The following describes two proteins that form a bound complex.

Sequence of chain A:
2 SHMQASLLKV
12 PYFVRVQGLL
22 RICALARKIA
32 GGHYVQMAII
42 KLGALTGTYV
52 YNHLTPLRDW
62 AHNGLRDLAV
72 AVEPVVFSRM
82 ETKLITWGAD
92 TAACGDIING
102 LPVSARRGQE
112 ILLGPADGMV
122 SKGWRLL

Contacts between the two chains:
Residue M4 in chain B is in contact with residue I98 in chain A (closest heavy-atom distance 2.9 Å).
Residue T83 in chain B contacts residue L113 in chain A (closest heavy-atom distance 3.1 Å).
Residue V104 in chain B is in contact with residue Y52 in chain A (closest heavy-atom distance 2.6 Å).
Residue L85 in chain B is in contact with residue E111 in chain A (closest heavy-atom distance 3.1 Å).
Residue P116 in chain B contacts residue E74 in chain A (closest heavy-atom distance 3.3 Å).
Residue I98 in chain B interacts with residue N100 in chain A (closest heavy-atom distance 3.2 Å).
Residue T83 in chain B interacts with residue P116 in chain A (closest heavy-atom distance 2.9 Å).
Residue L113 in chain B is in contact with residue K84 in chain A (closest heavy-atom distance 3.3 Å).
Residue Y52 in chain B interacts with residue P103 in chain A (closest heavy-atom distance 3.5 Å).
Residue V73 in chain B is in contact with residue D118 in chain A (closest heavy-atom distance 2.6 Å).
Residue G96 in chain B is in contact with residue Q5 in chain A (closest heavy-atom distance 3.5 Å).
Residue P103 in chain B interacts with residue Y50 in chain A (closest heavy-atom distance 3.6 Å).
Residue H54 in chain B interacts with residue L128 in chain A (closest heavy-atom distance 2.5 Å).
Residue H54 in chain B interacts with residue L127 in chain A (closest heavy-atom distance 3.6 Å).
Residue I98 in chain B interacts with residue G48 in chain A (closest heavy-atom distance 3.4 Å).
Residue I98 in chain B interacts with residue Q5 in chain A (closest heavy-atom distance 3.3 Å).
Residue K84 in chain B interacts with residue H3 in chain A (closest heavy-atom distance 2.8 Å).
Residue D97 in chain B interacts with residue M4 in chain A (closest heavy-atom distance 3.5 Å).
Residue N100 in chain B interacts with residue I98 in chain A (closest heavy-atom distance 3.1 Å).
Residue D118 in chain B contacts residue V73 in chain A (closest heavy-atom distance 2.6 Å).
Residue L127 in chain B interacts with residue E74 in chain A (closest heavy-atom distance 3.1 Å).
Residue L114 in chain B contacts residue T83 in chain A (closest heavy-atom distance 3.2 Å).
Residue I112 in chain B is in contact with residue L85 in chain A (closest heavy-atom distance 3.5 Å).
Residue T83 in chain B is in contact with residue L114 in chain A (closest heavy-atom distance 3.3 Å).
Residue Y13 in chain B contacts residue G96 in chain A (closest heavy-atom distance 3.5 Å).
Residue A72 in chain B contacts residue D118 in chain A (closest heavy-atom distance 3.1 Å).
Residue L113 in chain B interacts with residue T83 in chain A (closest heavy-atom distance 3.3 Å).
Residue I98 in chain B interacts with residue M4 in chain A (closest heavy-atom distance 3.0 Å).
Residue D97 in chain B is in contact with residue Q5 in chain A (closest heavy-atom distance 3.6 Å).
Residue L85 in chain B interacts with residue W125 in chain A (closest heavy-atom distance 3.2 Å).
Residue I86 in chain B contacts residue I112 in chain A (closest heavy-atom distance 3.0 Å).
Residue E82 in chain B interacts with residue L102 in chain A (closest heavy-atom distance 3.5 Å).
Residue H3 in chain B is in contact with residue K84 in chain A (closest heavy-atom distance 3.2 Å).
Residue A117 in chain B interacts with residue E74 in chain A (closest heavy-atom distance 2.7 Å).
Residue L128 in chain B interacts with residue H54 in chain A (closest heavy-atom distance 3.1 Å).
Residue Q5 in chain B contacts residue I98 in chain A (closest heavy-atom distance 3.5 Å).
Residue D118 in chain B contacts residue A72 in chain A (closest heavy-atom distance 3.4 Å).
Residue L113 in chain B is in contact with residue L85 in chain A (closest heavy-atom distance 3.4 Å).
Residue L114 in chain B is in contact with residue K84 in chain A (closest heavy-atom distance 3.0 Å).
Residue G115 in chain B is in contact with residue E82 in chain A (closest heavy-atom distance 3.5 Å).
Residue M4 in chain B is in contact with residue D97 in chain A (closest heavy-atom distance 3.3 Å).
Residue G48 in chain B is in contact with residue I98 in chain A (closest heavy-atom distance 3.4 Å).
Residue L127 in chain B is in contact with residue H54 in chain A (closest heavy-atom distance 3.6 Å).
Residue P116 in chain B contacts residue M81 in chain A (closest heavy-atom distance 3.5 Å).
Residue E74 in chain B is in contact with residue P116 in chain A (closest heavy-atom distance 3.4 Å).
Residue Y52 in chain B is in contact with residue V104 in chain A (closest heavy-atom distance 2.5 Å).
Residue E74 in chain B interacts with residue D118 in chain A (closest heavy-atom distance 2.9 Å).
Residue E74 in chain B contacts residue A117 in chain A (closest heavy-atom distance 2.8 Å).
Residue K84 in chain B interacts with residue L114 in chain A (closest heavy-atom distance 2.7 Å).
Residue N100 in chain B interacts with residue N100 in chain A (closest heavy-atom distance 2.9 Å).
Residue I86 in chain B contacts residue E111 in chain A (closest heavy-atom distance 3.5 Å).
Residue I112 in chain B is in contact with residue I86 in chain A (closest heavy-atom distance 2.8 Å).
Residue K84 in chain B interacts with residue L113 in chain A (closest heavy-atom distance 3.0 Å).
Residue C95 in chain B is in contact with residue Y52 in chain A (closest heavy-atom distance 3.6 Å).
Residue E111 in chain B contacts residue T87 in chain A (closest heavy-atom distance 3.4 Å).
Residue M81 in chain B interacts with residue P116 in chain A (closest heavy-atom distance 3.5 Å).
Residue P103 in chain B interacts with residue Y52 in chain A (closest heavy-atom distance 3.5 Å).
Residue E111 in chain B contacts residue I86 in chain A (closest heavy-atom distance 3.2 Å).
Residue D118 in chain B contacts residue E74 in chain A (closest heavy-atom distance 3.1 Å).
Residue P116 in chain B interacts with residue T83 in chain A (closest heavy-atom distance 3.2 Å).

Sequence of chain B:
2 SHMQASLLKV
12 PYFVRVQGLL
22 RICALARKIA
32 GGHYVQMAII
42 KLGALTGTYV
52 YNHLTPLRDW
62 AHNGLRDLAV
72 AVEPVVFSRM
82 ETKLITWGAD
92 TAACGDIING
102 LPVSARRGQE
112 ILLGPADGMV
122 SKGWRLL